Residue-level contacts at the interface:
Residue T52 in chain B interacts with residue D13 in chain A (closest heavy-atom distance 4.9 Å).
Residue R26 in chain B interacts with residue R17 in chain A (closest heavy-atom distance 4.1 Å).
Residue Y45 in chain B contacts residue Y7 in chain A (closest heavy-atom distance 4.5 Å).
Residue C24 in chain B contacts residue L16 in chain A (closest heavy-atom distance 3.9 Å).
Residue G53 in chain B is in contact with residue D13 in chain A (closest heavy-atom distance 3.3 Å).
Residue H57 in chain B interacts with residue P9 in chain A (closest heavy-atom distance 3.7 Å).
Residue N14 in chain B contacts residue A3 in chain A (closest heavy-atom distance 3.6 Å).
Residue I56 in chain B is in contact with residue P9 in chain A (closest heavy-atom distance 4.4 Å).
Residue G51 in chain B contacts residue R17 in chain A (closest heavy-atom distance 3.7 Å).
Residue H57 in chain B interacts with residue Y7 in chain A (closest heavy-atom distance 2.9 Å).
Residue Y59 in chain B contacts residue L4 in chain A (closest heavy-atom distance 3.7 Å).
Residue N14 in chain B contacts residue E2 in chain A (closest heavy-atom distance 3.1 Å).
Residue I56 in chain B interacts with residue Y7 in chain A (closest heavy-atom distance 4.0 Å).
Residue Y45 in chain B contacts residue A5 in chain A (closest heavy-atom distance 4.0 Å).
Residue H62 in chain B is in contact with residue L4 in chain A (closest heavy-atom distance 3.2 Å).
Residue P46 in chain B contacts residue I8 in chain A (closest heavy-atom distance 3.7 Å).
Residue H62 in chain B is in contact with residue A5 in chain A (closest heavy-atom distance 4.5 Å).
Residue R54 in chain B interacts with residue I8 in chain A (closest heavy-atom distance 3.9 Å).
Residue S27 in chain B contacts residue R17 in chain A (closest heavy-atom distance 4.7 Å).
Residue Y45 in chain B is in contact with residue I8 in chain A (closest heavy-atom distance 4.3 Å).
Residue R55 in chain B interacts with residue I8 in chain A (closest heavy-atom distance 3.8 Å).
Residue N14 in chain B is in contact with residue L4 in chain A (closest heavy-atom distance 3.2 Å).
Residue R16 in chain B contacts residue L4 in chain A (closest heavy-atom distance 4.0 Å).
Residue H57 in chain B contacts residue I8 in chain A (closest heavy-atom distance 4.8 Å).
Residue F38 in chain B is in contact with residue L4 in chain A (closest heavy-atom distance 3.5 Å).
Residue W35 in chain B interacts with residue L4 in chain A (closest heavy-atom distance 5.0 Å).
Residue G51 in chain B is in contact with residue L16 in chain A (closest heavy-atom distance 2.9 Å).
Residue W35 in chain B is in contact with residue A5 in chain A (closest heavy-atom distance 3.8 Å).
Residue I22 in chain B is in contact with residue F14 in chain A (closest heavy-atom distance 3.2 Å).
Residue G51 in chain B interacts with residue F14 in chain A (closest heavy-atom distance 4.3 Å).
Residue T52 in chain B is in contact with residue Q15 in chain A (closest heavy-atom distance 4.3 Å).
Residue N25 in chain B contacts residue L16 in chain A (closest heavy-atom distance 3.6 Å).
Residue G53 in chain B is in contact with residue L16 in chain A (closest heavy-atom distance 3.6 Å).
Residue R54 in chain B contacts residue F14 in chain A (closest heavy-atom distance 4.2 Å).
Residue F38 in chain B interacts with residue A3 in chain A (closest heavy-atom distance 3.8 Å).
Residue R26 in chain B interacts with residue L16 in chain A (closest heavy-atom distance 3.8 Å).
Residue T52 in chain B is in contact with residue F14 in chain A (closest heavy-atom distance 3.4 Å).
Residue S58 in chain B is in contact with residue Y7 in chain A (closest heavy-atom distance 4.8 Å).
Residue H57 in chain B contacts residue A5 in chain A (closest heavy-atom distance 4.8 Å).
Residue N25 in chain B interacts with residue R17 in chain A (closest heavy-atom distance 4.2 Å).
Residue T52 in chain B is in contact with residue L16 in chain A (closest heavy-atom distance 3.6 Å).
Residue R55 in chain B is in contact with residue F14 in chain A (closest heavy-atom distance 4.7 Å).
Residue R54 in chain B interacts with residue D13 in chain A (closest heavy-atom distance 2.7 Å).
Residue P49 in chain B interacts with residue D13 in chain A (closest heavy-atom distance 4.5 Å).
Residue Y59 in chain B interacts with residue Y7 in chain A (closest heavy-atom distance 3.7 Å).
Residue G53 in chain B interacts with residue F14 in chain A (closest heavy-atom distance 2.8 Å).
Residue I56 in chain B is in contact with residue I8 in chain A (closest heavy-atom distance 3.8 Å).
Residue Y59 in chain B contacts residue A5 in chain A (closest heavy-atom distance 3.4 Å).
Residue G51 in chain B is in contact with residue Q15 in chain A (closest heavy-atom distance 3.8 Å).
Residue R16 in chain B interacts with residue E2 in chain A (closest heavy-atom distance 3.0 Å).
Residue R55 in chain B contacts residue P9 in chain A (closest heavy-atom distance 3.5 Å).
Residue R55 in chain B interacts with residue D11 in chain A (closest heavy-atom distance 2.8 Å).
Residue F38 in chain B interacts with residue A5 in chain A (closest heavy-atom distance 4.8 Å).

Sequence of chain B:
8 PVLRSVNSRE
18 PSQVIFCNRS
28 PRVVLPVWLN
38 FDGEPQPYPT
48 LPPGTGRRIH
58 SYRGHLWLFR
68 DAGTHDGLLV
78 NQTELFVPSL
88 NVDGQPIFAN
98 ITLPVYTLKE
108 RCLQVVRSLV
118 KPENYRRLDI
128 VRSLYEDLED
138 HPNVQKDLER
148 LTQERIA

The following describes two proteins that form a bound complex.

Sequence of chain A:
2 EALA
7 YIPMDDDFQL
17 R